The following describes two proteins that form a bound complex.

Residue-level contacts at the interface:
Residue H1047 in the first protein is in contact with residue A297 in the second protein (closest heavy-atom distance 3.7 Å).
Residue F1102 in the first protein interacts with residue I419 in the second protein (closest heavy-atom distance 3.3 Å).
Residue H1047 in the first protein contacts residue T298 in the second protein (closest heavy-atom distance 2.8 Å).
Residue Q1049 in the first protein interacts with residue I295 in the second protein (closest heavy-atom distance 3.7 Å).
Residue R1051 in the first protein interacts with residue Y292 in the second protein (closest heavy-atom distance 3.4 Å).
Residue H1064 in the first protein is in contact with residue C281 in the second protein (closest heavy-atom distance 3.6 Å).
Residue K1050 in the first protein interacts with residue D233 in the second protein (closest heavy-atom distance 3.9 Å).
Residue L1068 in the first protein contacts residue I220 in the second protein (closest heavy-atom distance 3.3 Å).
Residue R1051 in the first protein interacts with residue T236 in the second protein (closest heavy-atom distance 4.0 Å).
Residue H1047 in the first protein interacts with residue C281 in the second protein (closest heavy-atom distance 3.4 Å).
Residue H1047 in the first protein is in contact with residue P282 in the second protein (closest heavy-atom distance 4.1 Å).
Residue I1083 in the first protein interacts with residue Y292 in the second protein (closest heavy-atom distance 3.4 Å).
Residue I1046 in the first protein is in contact with residue T298 in the second protein (closest heavy-atom distance 4.3 Å).
Residue L1100 in the first protein contacts residue Y531 in the second protein (closest heavy-atom distance 3.8 Å).
Residue K1050 in the first protein contacts residue S294 in the second protein (closest heavy-atom distance 3.2 Å).
Residue L1100 in the first protein is in contact with residue L558 in the second protein (closest heavy-atom distance 3.4 Å).
Residue A1053 in the first protein is in contact with residue D293 in the second protein (closest heavy-atom distance 4.0 Å).
Residue F1102 in the first protein contacts residue Y531 in the second protein (closest heavy-atom distance 4.2 Å).
Residue S1010 in the first protein is in contact with residue C281 in the second protein (closest heavy-atom distance 4.0 Å).
Residue H1047 in the first protein is in contact with residue L283 in the second protein (closest heavy-atom distance 4.0 Å).
Residue L1068 in the first protein is in contact with residue L222 in the second protein (closest heavy-atom distance 3.9 Å).
Residue G1008 in the first protein contacts residue K300 in the second protein (closest heavy-atom distance 3.9 Å).
Residue I1101 in the first protein interacts with residue Y531 in the second protein (closest heavy-atom distance 4.1 Å).
Residue F1102 in the first protein contacts residue S556 in the second protein (closest heavy-atom distance 3.4 Å).
Residue A1103 in the first protein contacts residue S224 in the second protein (closest heavy-atom distance 4.1 Å).
Residue S1041 in the first protein contacts residue R218 in the second protein (closest heavy-atom distance 3.5 Å).
Residue K1050 in the first protein contacts residue I295 in the second protein (closest heavy-atom distance 3.8 Å).
Residue C1052 in the first protein is in contact with residue D293 in the second protein (closest heavy-atom distance 3.5 Å).
Residue D1031 in the first protein contacts residue H253 in the second protein (closest heavy-atom distance 3.4 Å).
Residue R1051 in the first protein contacts residue Q235 in the second protein (closest heavy-atom distance 2.3 Å).
Residue I1066 in the first protein contacts residue I280 in the second protein (closest heavy-atom distance 3.8 Å).
Residue G1048 in the first protein contacts residue S294 in the second protein (closest heavy-atom distance 3.8 Å).
Residue R1051 in the first protein interacts with residue S294 in the second protein (closest heavy-atom distance 3.2 Å).
Residue R1051 in the first protein interacts with residue D293 in the second protein (closest heavy-atom distance 3.4 Å).
Residue G1048 in the first protein contacts residue I295 in the second protein (closest heavy-atom distance 3.5 Å).
Residue F1102 in the first protein interacts with residue K420 in the second protein (closest heavy-atom distance 3.9 Å).
Residue Y1072 in the first protein contacts residue Y531 in the second protein (closest heavy-atom distance 3.5 Å).
Residue L1045 in the first protein contacts residue R218 in the second protein (closest heavy-atom distance 4.2 Å).
Residue Q1049 in the first protein contacts residue D293 in the second protein (closest heavy-atom distance 3.9 Å).
Residue F1102 in the first protein contacts residue L558 in the second protein (closest heavy-atom distance 4.0 Å).
Residue K1070 in the first protein contacts residue S556 in the second protein (closest heavy-atom distance 3.5 Å).
Residue I1035 in the first protein contacts residue Y292 in the second protein (closest heavy-atom distance 3.8 Å).
Residue K1050 in the first protein interacts with residue S296 in the second protein (closest heavy-atom distance 2.1 Å).
Residue G1048 in the first protein is in contact with residue S296 in the second protein (closest heavy-atom distance 3.4 Å).
Residue I1046 in the first protein interacts with residue S296 in the second protein (closest heavy-atom distance 3.5 Å).
Residue I1004 in the first protein contacts residue K420 in the second protein (closest heavy-atom distance 3.8 Å).
Residue A1103 in the first protein is in contact with residue N418 in the second protein (closest heavy-atom distance 2.6 Å).
Residue C1052 in the first protein is in contact with residue Y292 in the second protein (closest heavy-atom distance 4.1 Å).
Residue K1055 in the first protein is in contact with residue F256 in the second protein (closest heavy-atom distance 4.2 Å).
Residue I1066 in the first protein interacts with residue T298 in the second protein (closest heavy-atom distance 3.4 Å).
Residue L1045 in the first protein interacts with residue L229 in the second protein (closest heavy-atom distance 4.2 Å).
Residue F1102 in the first protein is in contact with residue N418 in the second protein (closest heavy-atom distance 3.6 Å).
Residue H1047 in the first protein is in contact with residue S296 in the second protein (closest heavy-atom distance 3.7 Å).
Residue L1045 in the first protein interacts with residue I220 in the second protein (closest heavy-atom distance 4.0 Å).
Residue L1045 in the first protein is in contact with residue S231 in the second protein (closest heavy-atom distance 3.8 Å).
Residue I1066 in the first protein is in contact with residue L229 in the second protein (closest heavy-atom distance 4.2 Å).
Residue S1040 in the first protein is in contact with residue R218 in the second protein (closest heavy-atom distance 3.6 Å).
Residue Q1049 in the first protein contacts residue S294 in the second protein (closest heavy-atom distance 3.6 Å).
Residue I1007 in the first protein interacts with residue L222 in the second protein (closest heavy-atom distance 4.1 Å).
Residue N832 in the first protein is in contact with residue T482 in the second protein (closest heavy-atom distance 4.1 Å).

Sequence of the second protein:
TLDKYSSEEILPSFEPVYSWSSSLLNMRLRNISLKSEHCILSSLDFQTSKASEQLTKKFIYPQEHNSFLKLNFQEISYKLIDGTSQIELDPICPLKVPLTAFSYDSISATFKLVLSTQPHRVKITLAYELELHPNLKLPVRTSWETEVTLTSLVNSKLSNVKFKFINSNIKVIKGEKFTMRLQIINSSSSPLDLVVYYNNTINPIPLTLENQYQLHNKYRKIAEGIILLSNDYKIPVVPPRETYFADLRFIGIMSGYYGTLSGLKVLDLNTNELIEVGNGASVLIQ

Sequence of the first protein:
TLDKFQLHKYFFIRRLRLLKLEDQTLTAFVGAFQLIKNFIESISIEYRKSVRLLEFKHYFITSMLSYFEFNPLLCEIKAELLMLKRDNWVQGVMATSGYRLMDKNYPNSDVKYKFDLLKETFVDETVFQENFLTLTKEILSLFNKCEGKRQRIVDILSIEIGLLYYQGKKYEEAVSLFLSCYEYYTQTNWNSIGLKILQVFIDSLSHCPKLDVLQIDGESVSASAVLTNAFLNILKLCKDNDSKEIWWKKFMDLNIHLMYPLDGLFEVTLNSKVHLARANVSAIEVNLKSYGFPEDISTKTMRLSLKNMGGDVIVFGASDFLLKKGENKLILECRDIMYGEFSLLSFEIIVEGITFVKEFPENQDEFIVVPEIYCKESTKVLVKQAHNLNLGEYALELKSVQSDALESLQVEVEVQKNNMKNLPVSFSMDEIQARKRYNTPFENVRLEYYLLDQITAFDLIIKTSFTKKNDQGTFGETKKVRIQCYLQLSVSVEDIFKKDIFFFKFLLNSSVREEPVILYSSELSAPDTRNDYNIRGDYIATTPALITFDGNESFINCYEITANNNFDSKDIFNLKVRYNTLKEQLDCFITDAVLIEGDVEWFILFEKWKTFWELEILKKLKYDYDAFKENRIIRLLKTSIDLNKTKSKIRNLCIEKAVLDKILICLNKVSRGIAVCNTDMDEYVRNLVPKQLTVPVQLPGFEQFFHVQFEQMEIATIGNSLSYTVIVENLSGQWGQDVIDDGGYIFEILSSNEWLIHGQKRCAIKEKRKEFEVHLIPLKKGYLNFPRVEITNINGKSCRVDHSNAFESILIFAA